Sequence of the first protein:
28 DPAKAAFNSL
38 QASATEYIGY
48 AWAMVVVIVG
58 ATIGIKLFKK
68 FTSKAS

Residue-level contacts at the interface:
Residue A41 in the first protein interacts with residue L64 in the second protein (closest heavy-atom distance 4.1 Å).
Residue L37 in the first protein contacts residue G57 in the second protein (closest heavy-atom distance 4.1 Å).
Residue L37 in the first protein interacts with residue V56 in the second protein (closest heavy-atom distance 4.7 Å).
Residue M51 in the first protein is in contact with residue A72 in the second protein (closest heavy-atom distance 3.1 Å).
Residue A48 in the first protein interacts with residue A72 in the second protein (closest heavy-atom distance 3.6 Å).
Residue M51 in the first protein contacts residue S73 in the second protein (closest heavy-atom distance 4.2 Å).
Residue A30 in the first protein is in contact with residue W49 in the second protein (closest heavy-atom distance 4.3 Å).
Residue L37 in the first protein is in contact with residue I60 in the second protein (closest heavy-atom distance 3.7 Å).
Residue P29 in the first protein contacts residue V53 in the second protein (closest heavy-atom distance 4.7 Å).
Residue Y44 in the first protein is in contact with residue L64 in the second protein (closest heavy-atom distance 4.0 Å).
Residue Y44 in the first protein interacts with residue I62 in the second protein (closest heavy-atom distance 5.0 Å).
Residue I55 in the first protein is in contact with residue A72 in the second protein (closest heavy-atom distance 4.0 Å).
Residue V52 in the first protein interacts with residue A72 in the second protein (closest heavy-atom distance 3.4 Å).
Residue M51 in the first protein is in contact with residue T69 in the second protein (closest heavy-atom distance 3.9 Å).
Residue L37 in the first protein contacts residue L64 in the second protein (closest heavy-atom distance 4.9 Å).
Residue P29 in the first protein contacts residue W49 in the second protein (closest heavy-atom distance 4.2 Å).
Residue I45 in the first protein is in contact with residue F68 in the second protein (closest heavy-atom distance 3.6 Å).
Residue I55 in the first protein is in contact with residue S73 in the second protein (closest heavy-atom distance 3.8 Å).
Residue Y44 in the first protein interacts with residue F65 in the second protein (closest heavy-atom distance 3.8 Å).
Residue A41 in the first protein contacts residue F68 in the second protein (closest heavy-atom distance 4.4 Å).
Residue Y44 in the first protein interacts with residue F68 in the second protein (closest heavy-atom distance 3.6 Å).
Residue A33 in the first protein is in contact with residue V53 in the second protein (closest heavy-atom distance 4.0 Å).
Residue Y44 in the first protein contacts residue G61 in the second protein (closest heavy-atom distance 3.4 Å).
Residue A48 in the first protein contacts residue F68 in the second protein (closest heavy-atom distance 4.2 Å).
Residue M51 in the first protein is in contact with residue F68 in the second protein (closest heavy-atom distance 4.7 Å).

Sequence of the second protein:
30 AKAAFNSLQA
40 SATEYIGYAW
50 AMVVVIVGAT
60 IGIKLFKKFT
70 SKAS

The following describes two proteins that form a bound complex.